Sequence of chain B:
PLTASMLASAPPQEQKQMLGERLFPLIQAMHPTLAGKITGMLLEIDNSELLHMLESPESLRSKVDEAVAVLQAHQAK

Contacts between the two chains:
Residue G41 in chain B is in contact with residue F10 in chain A (closest heavy-atom distance 2.8 Å).
Residue E49 in chain B contacts residue A8 in chain A (closest heavy-atom distance 4.8 Å).
Residue A72 in chain B is in contact with residue F1 in chain A (closest heavy-atom distance 4.4 Å).
Residue I50 in chain B interacts with residue F1 in chain A (closest heavy-atom distance 3.5 Å).
Residue M46 in chain B is in contact with residue A8 in chain A (closest heavy-atom distance 4.6 Å).
Residue T44 in chain B is in contact with residue F10 in chain A (closest heavy-atom distance 3.8 Å).
Residue M46 in chain B interacts with residue N4 in chain A (closest heavy-atom distance 3.4 Å).
Residue E49 in chain B contacts residue A7 in chain A (closest heavy-atom distance 3.5 Å).
Residue L47 in chain B interacts with residue F1 in chain A (closest heavy-atom distance 3.9 Å).
Residue V75 in chain B is in contact with residue V5 in chain A (closest heavy-atom distance 3.8 Å).
Residue E26 in chain B contacts residue F14 in chain A (closest heavy-atom distance 3.8 Å).
Residue G45 in chain B contacts residue A7 in chain A (closest heavy-atom distance 3.6 Å).
Residue K42 in chain B contacts residue E9 in chain A (closest heavy-atom distance 3.6 Å).
Residue K42 in chain B is in contact with residue A7 in chain A (closest heavy-atom distance 2.7 Å).
Residue E49 in chain B is in contact with residue N4 in chain A (closest heavy-atom distance 2.9 Å).
Residue K21 in chain B is in contact with residue F10 in chain A (closest heavy-atom distance 5.0 Å).
Residue G45 in chain B contacts residue E9 in chain A (closest heavy-atom distance 4.6 Å).
Residue G25 in chain B contacts residue F10 in chain A (closest heavy-atom distance 3.5 Å).
Residue K42 in chain B is in contact with residue F10 in chain A (closest heavy-atom distance 4.6 Å).
Residue K42 in chain B is in contact with residue A8 in chain A (closest heavy-atom distance 4.9 Å).
Residue L48 in chain B is in contact with residue F10 in chain A (closest heavy-atom distance 3.7 Å).
Residue M46 in chain B is in contact with residue V5 in chain A (closest heavy-atom distance 4.4 Å).
Residue F29 in chain B interacts with residue F10 in chain A (closest heavy-atom distance 3.7 Å).
Residue K68 in chain B interacts with residue F1 in chain A (closest heavy-atom distance 3.5 Å).
Residue G41 in chain B contacts residue E9 in chain A (closest heavy-atom distance 3.4 Å).
Residue G41 in chain B interacts with residue A8 in chain A (closest heavy-atom distance 4.7 Å).
Residue A72 in chain B is in contact with residue P3 in chain A (closest heavy-atom distance 3.9 Å).
Residue F29 in chain B is in contact with residue P12 in chain A (closest heavy-atom distance 3.6 Å).
Residue Q22 in chain B interacts with residue F14 in chain A (closest heavy-atom distance 4.7 Å).
Residue E71 in chain B interacts with residue F1 in chain A (closest heavy-atom distance 4.3 Å).
Residue K42 in chain B is in contact with residue V5 in chain A (closest heavy-atom distance 2.8 Å).
Residue K42 in chain B contacts residue H6 in chain A (closest heavy-atom distance 3.9 Å).
Residue E71 in chain B interacts with residue P3 in chain A (closest heavy-atom distance 3.7 Å).
Residue Q22 in chain B interacts with residue F10 in chain A (closest heavy-atom distance 3.5 Å).
Residue M46 in chain B contacts residue F1 in chain A (closest heavy-atom distance 4.0 Å).
Residue M46 in chain B contacts residue A7 in chain A (closest heavy-atom distance 3.6 Å).
Residue L76 in chain B interacts with residue V5 in chain A (closest heavy-atom distance 4.3 Å).
Residue Q22 in chain B interacts with residue S13 in chain A (closest heavy-atom distance 4.8 Å).
Residue H79 in chain B interacts with residue V5 in chain A (closest heavy-atom distance 3.7 Å).
Residue G45 in chain B interacts with residue A8 in chain A (closest heavy-atom distance 3.1 Å).
Residue E26 in chain B contacts residue F10 in chain A (closest heavy-atom distance 3.7 Å).
Residue G45 in chain B is in contact with residue F10 in chain A (closest heavy-atom distance 3.9 Å).
Residue M46 in chain B interacts with residue P3 in chain A (closest heavy-atom distance 3.5 Å).
Residue V75 in chain B interacts with residue P3 in chain A (closest heavy-atom distance 3.9 Å).

The following describes two proteins that form a bound complex.

Sequence of chain A:
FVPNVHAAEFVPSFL